Contacts between the two chains:
Residue K171 in the second protein interacts with residue F33 in the first protein (closest heavy-atom distance 4.2 Å).
Residue E183 in the second protein is in contact with residue M1 in the first protein (closest heavy-atom distance 4.1 Å).

Sequence of the first protein:
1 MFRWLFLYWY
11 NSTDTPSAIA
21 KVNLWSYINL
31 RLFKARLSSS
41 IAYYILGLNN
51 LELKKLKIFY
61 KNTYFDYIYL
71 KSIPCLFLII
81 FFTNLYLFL

The following describes two proteins that form a bound complex.

Sequence of the second protein:
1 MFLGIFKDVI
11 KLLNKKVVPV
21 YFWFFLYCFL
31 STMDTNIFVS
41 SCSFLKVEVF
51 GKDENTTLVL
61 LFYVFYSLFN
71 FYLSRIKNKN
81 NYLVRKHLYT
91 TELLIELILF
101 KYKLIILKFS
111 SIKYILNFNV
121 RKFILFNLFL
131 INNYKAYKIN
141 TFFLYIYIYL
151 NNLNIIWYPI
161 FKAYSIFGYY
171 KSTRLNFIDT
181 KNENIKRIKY